Contacts between the two chains:
Residue K112 in chain A interacts with residue K187 in chain B (closest heavy-atom distance 4.2 Å).
Residue R156 in chain A is in contact with residue I196 in chain B (closest heavy-atom distance 3.2 Å).
Residue D120 in chain A is in contact with residue F191 in chain B (closest heavy-atom distance 3.0 Å).
Residue D120 in chain A is in contact with residue V194 in chain B (closest heavy-atom distance 4.2 Å).
Residue D116 in chain A is in contact with residue V194 in chain B (closest heavy-atom distance 3.2 Å).
Residue E113 in chain A is in contact with residue K187 in chain B (closest heavy-atom distance 4.4 Å).
Residue L119 in chain A interacts with residue V194 in chain B (closest heavy-atom distance 4.7 Å).
Residue D116 in chain A interacts with residue I196 in chain B (closest heavy-atom distance 4.7 Å).
Residue L117 in chain A contacts residue V188 in chain B (closest heavy-atom distance 4.1 Å).
Residue R123 in chain A interacts with residue D193 in chain B (closest heavy-atom distance 2.8 Å).
Residue D116 in chain A interacts with residue A189 in chain B (closest heavy-atom distance 4.9 Å).
Residue R123 in chain A interacts with residue V194 in chain B (closest heavy-atom distance 4.3 Å).
Residue R156 in chain A interacts with residue V194 in chain B (closest heavy-atom distance 4.8 Å).
Residue D116 in chain A is in contact with residue F191 in chain B (closest heavy-atom distance 3.7 Å).
Residue L117 in chain A interacts with residue F191 in chain B (closest heavy-atom distance 3.8 Å).

Sequence of chain B:
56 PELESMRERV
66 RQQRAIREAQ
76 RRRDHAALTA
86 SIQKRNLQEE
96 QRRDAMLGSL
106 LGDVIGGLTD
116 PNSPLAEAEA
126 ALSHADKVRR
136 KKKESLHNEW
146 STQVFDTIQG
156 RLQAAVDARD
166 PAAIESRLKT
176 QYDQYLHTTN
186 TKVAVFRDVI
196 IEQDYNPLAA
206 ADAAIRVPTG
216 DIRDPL

Sequence of chain A:
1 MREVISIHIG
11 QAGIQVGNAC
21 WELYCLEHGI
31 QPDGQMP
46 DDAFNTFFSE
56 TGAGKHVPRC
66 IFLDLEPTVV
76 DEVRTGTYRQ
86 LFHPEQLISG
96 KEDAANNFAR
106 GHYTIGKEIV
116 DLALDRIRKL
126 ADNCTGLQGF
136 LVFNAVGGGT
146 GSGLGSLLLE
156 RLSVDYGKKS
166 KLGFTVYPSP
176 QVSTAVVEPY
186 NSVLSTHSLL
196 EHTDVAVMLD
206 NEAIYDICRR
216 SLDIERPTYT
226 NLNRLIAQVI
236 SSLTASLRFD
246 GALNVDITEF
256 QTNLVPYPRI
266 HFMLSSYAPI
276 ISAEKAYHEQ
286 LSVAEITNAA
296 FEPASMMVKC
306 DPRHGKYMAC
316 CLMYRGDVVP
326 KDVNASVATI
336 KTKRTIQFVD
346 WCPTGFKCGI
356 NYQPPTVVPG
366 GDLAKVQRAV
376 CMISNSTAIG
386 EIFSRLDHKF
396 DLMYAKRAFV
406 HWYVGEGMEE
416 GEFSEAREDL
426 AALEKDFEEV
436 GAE

These two protein chains interact to form a complex.